This data describes a binding interaction between two proteins.

Sequence of chain A:
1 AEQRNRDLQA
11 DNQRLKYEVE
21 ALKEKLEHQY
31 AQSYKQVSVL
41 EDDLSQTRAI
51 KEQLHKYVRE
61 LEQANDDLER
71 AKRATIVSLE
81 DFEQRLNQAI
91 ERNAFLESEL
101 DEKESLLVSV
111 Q

Sequence of chain B:
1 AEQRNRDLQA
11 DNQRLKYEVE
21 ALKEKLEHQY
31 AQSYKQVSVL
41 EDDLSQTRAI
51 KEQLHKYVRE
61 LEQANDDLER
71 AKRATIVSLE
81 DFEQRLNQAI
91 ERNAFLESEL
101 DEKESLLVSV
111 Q

Contacts between the two chains:
Residue I50 in chain A is in contact with residue L100 in chain B (closest heavy-atom distance 3.4 Å).
Residue I76 in chain A is in contact with residue I76 in chain B (closest heavy-atom distance 3.7 Å).
Residue L54 in chain A interacts with residue L96 in chain B (closest heavy-atom distance 3.8 Å).
Residue N65 in chain A is in contact with residue E83 in chain B (closest heavy-atom distance 3.5 Å).
Residue L100 in chain A contacts residue I50 in chain B (closest heavy-atom distance 3.9 Å).
Residue L68 in chain A interacts with residue L79 in chain B (closest heavy-atom distance 3.2 Å).
Residue T47 in chain A is in contact with residue L107 in chain B (closest heavy-atom distance 3.8 Å).
Residue K51 in chain A contacts residue E104 in chain B (closest heavy-atom distance 3.1 Å).
Residue L61 in chain A contacts residue L86 in chain B (closest heavy-atom distance 3.7 Å).
Residue E97 in chain A is in contact with residue H55 in chain B (closest heavy-atom distance 3.5 Å).
Residue E83 in chain A interacts with residue N65 in chain B (closest heavy-atom distance 2.8 Å).
Residue K103 in chain A is in contact with residue D43 in chain B (closest heavy-atom distance 3.0 Å).
Residue L54 in chain A is in contact with residue L100 in chain B (closest heavy-atom distance 3.5 Å).
Residue L100 in chain A contacts residue L54 in chain B (closest heavy-atom distance 3.4 Å).
Residue L107 in chain A interacts with residue L44 in chain B (closest heavy-atom distance 3.5 Å).
Residue N93 in chain A is in contact with residue V58 in chain B (closest heavy-atom distance 3.5 Å).
Residue D101 in chain A interacts with residue K51 in chain B (closest heavy-atom distance 2.8 Å).
Residue E104 in chain A interacts with residue R48 in chain B (closest heavy-atom distance 2.6 Å).
Residue L107 in chain A contacts residue T47 in chain B (closest heavy-atom distance 3.8 Å).
Residue K72 in chain A contacts residue E80 in chain B (closest heavy-atom distance 3.9 Å).
Residue L79 in chain A contacts residue K72 in chain B (closest heavy-atom distance 3.9 Å).
Residue K72 in chain A is in contact with residue L79 in chain B (closest heavy-atom distance 3.6 Å).
Residue N65 in chain A is in contact with residue L86 in chain B (closest heavy-atom distance 3.7 Å).
Residue T47 in chain A interacts with residue L100 in chain B (closest heavy-atom distance 3.9 Å).
Residue E104 in chain A is in contact with residue K51 in chain B (closest heavy-atom distance 2.0 Å).
Residue L68 in chain A contacts residue E83 in chain B (closest heavy-atom distance 3.6 Å).
Residue R48 in chain A is in contact with residue E104 in chain B (closest heavy-atom distance 3.9 Å).
Residue E97 in chain A interacts with residue K51 in chain B (closest heavy-atom distance 3.3 Å).
Residue E41 in chain A is in contact with residue Q111 in chain B (closest heavy-atom distance 3.3 Å).
Residue N93 in chain A is in contact with residue L54 in chain B (closest heavy-atom distance 3.6 Å).
Residue I90 in chain A interacts with residue E62 in chain B (closest heavy-atom distance 3.5 Å).
Residue L40 in chain A interacts with residue L107 in chain B (closest heavy-atom distance 3.2 Å).
Residue L68 in chain A is in contact with residue F82 in chain B (closest heavy-atom distance 3.7 Å).
Residue V37 in chain A contacts residue Q111 in chain B (closest heavy-atom distance 3.5 Å).
Residue L96 in chain A contacts residue L54 in chain B (closest heavy-atom distance 3.9 Å).
Residue V58 in chain A contacts residue A94 in chain B (closest heavy-atom distance 3.7 Å).
Residue E104 in chain A contacts residue L44 in chain B (closest heavy-atom distance 3.9 Å).
Residue L40 in chain A is in contact with residue Q111 in chain B (closest heavy-atom distance 3.6 Å).
Residue L44 in chain A is in contact with residue L107 in chain B (closest heavy-atom distance 3.8 Å).
Residue L54 in chain A interacts with residue N93 in chain B (closest heavy-atom distance 3.5 Å).
Residue L54 in chain A interacts with residue E97 in chain B (closest heavy-atom distance 3.6 Å).
Residue E62 in chain A is in contact with residue I90 in chain B (closest heavy-atom distance 3.8 Å).
Residue V58 in chain A contacts residue N93 in chain B (closest heavy-atom distance 3.7 Å).
Residue L79 in chain A interacts with residue L68 in chain B (closest heavy-atom distance 3.7 Å).
Residue L107 in chain A interacts with residue D43 in chain B (closest heavy-atom distance 3.6 Å).
Residue L44 in chain A is in contact with residue Q111 in chain B (closest heavy-atom distance 3.7 Å).
Residue N65 in chain A is in contact with residue N87 in chain B (closest heavy-atom distance 2.8 Å).
Residue K51 in chain A contacts residue D101 in chain B (closest heavy-atom distance 2.3 Å).
Residue L61 in chain A is in contact with residue I90 in chain B (closest heavy-atom distance 3.9 Å).
Residue K103 in chain A interacts with residue T47 in chain B (closest heavy-atom distance 3.4 Å).
Residue L86 in chain A interacts with residue N65 in chain B (closest heavy-atom distance 3.8 Å).
Residue E69 in chain A contacts residue E83 in chain B (closest heavy-atom distance 3.8 Å).
Residue Y57 in chain A contacts residue N93 in chain B (closest heavy-atom distance 3.3 Å).
Residue L100 in chain A contacts residue T47 in chain B (closest heavy-atom distance 3.6 Å).
Residue L44 in chain A is in contact with residue V108 in chain B (closest heavy-atom distance 3.7 Å).
Residue D43 in chain A is in contact with residue L107 in chain B (closest heavy-atom distance 3.3 Å).
Residue L40 in chain A contacts residue V110 in chain B (closest heavy-atom distance 3.7 Å).
Residue F82 in chain A interacts with residue N65 in chain B (closest heavy-atom distance 3.7 Å).
Residue H55 in chain A interacts with residue E97 in chain B (closest heavy-atom distance 2.6 Å).
Residue L107 in chain A is in contact with residue L40 in chain B (closest heavy-atom distance 3.5 Å).